Sequence of chain A:
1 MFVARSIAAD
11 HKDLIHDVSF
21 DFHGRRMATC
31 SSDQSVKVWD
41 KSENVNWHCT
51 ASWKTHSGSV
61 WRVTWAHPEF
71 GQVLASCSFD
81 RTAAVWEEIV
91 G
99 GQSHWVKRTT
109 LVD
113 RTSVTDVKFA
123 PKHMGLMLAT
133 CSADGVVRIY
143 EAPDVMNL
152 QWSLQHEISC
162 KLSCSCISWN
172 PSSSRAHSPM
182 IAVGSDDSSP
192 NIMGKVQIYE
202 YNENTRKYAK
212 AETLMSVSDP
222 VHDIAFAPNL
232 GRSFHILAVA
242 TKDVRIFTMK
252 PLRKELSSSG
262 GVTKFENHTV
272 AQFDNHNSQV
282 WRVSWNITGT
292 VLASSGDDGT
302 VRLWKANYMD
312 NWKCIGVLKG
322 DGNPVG

The following describes two proteins that form a bound complex.

Residue-level contacts at the interface:
Residue Q776 in chain B interacts with residue S258 in chain A (closest heavy-atom distance 4.6 Å).
Residue Q776 in chain B is in contact with residue S259 in chain A (closest heavy-atom distance 2.6 Å).

Sequence of chain B:
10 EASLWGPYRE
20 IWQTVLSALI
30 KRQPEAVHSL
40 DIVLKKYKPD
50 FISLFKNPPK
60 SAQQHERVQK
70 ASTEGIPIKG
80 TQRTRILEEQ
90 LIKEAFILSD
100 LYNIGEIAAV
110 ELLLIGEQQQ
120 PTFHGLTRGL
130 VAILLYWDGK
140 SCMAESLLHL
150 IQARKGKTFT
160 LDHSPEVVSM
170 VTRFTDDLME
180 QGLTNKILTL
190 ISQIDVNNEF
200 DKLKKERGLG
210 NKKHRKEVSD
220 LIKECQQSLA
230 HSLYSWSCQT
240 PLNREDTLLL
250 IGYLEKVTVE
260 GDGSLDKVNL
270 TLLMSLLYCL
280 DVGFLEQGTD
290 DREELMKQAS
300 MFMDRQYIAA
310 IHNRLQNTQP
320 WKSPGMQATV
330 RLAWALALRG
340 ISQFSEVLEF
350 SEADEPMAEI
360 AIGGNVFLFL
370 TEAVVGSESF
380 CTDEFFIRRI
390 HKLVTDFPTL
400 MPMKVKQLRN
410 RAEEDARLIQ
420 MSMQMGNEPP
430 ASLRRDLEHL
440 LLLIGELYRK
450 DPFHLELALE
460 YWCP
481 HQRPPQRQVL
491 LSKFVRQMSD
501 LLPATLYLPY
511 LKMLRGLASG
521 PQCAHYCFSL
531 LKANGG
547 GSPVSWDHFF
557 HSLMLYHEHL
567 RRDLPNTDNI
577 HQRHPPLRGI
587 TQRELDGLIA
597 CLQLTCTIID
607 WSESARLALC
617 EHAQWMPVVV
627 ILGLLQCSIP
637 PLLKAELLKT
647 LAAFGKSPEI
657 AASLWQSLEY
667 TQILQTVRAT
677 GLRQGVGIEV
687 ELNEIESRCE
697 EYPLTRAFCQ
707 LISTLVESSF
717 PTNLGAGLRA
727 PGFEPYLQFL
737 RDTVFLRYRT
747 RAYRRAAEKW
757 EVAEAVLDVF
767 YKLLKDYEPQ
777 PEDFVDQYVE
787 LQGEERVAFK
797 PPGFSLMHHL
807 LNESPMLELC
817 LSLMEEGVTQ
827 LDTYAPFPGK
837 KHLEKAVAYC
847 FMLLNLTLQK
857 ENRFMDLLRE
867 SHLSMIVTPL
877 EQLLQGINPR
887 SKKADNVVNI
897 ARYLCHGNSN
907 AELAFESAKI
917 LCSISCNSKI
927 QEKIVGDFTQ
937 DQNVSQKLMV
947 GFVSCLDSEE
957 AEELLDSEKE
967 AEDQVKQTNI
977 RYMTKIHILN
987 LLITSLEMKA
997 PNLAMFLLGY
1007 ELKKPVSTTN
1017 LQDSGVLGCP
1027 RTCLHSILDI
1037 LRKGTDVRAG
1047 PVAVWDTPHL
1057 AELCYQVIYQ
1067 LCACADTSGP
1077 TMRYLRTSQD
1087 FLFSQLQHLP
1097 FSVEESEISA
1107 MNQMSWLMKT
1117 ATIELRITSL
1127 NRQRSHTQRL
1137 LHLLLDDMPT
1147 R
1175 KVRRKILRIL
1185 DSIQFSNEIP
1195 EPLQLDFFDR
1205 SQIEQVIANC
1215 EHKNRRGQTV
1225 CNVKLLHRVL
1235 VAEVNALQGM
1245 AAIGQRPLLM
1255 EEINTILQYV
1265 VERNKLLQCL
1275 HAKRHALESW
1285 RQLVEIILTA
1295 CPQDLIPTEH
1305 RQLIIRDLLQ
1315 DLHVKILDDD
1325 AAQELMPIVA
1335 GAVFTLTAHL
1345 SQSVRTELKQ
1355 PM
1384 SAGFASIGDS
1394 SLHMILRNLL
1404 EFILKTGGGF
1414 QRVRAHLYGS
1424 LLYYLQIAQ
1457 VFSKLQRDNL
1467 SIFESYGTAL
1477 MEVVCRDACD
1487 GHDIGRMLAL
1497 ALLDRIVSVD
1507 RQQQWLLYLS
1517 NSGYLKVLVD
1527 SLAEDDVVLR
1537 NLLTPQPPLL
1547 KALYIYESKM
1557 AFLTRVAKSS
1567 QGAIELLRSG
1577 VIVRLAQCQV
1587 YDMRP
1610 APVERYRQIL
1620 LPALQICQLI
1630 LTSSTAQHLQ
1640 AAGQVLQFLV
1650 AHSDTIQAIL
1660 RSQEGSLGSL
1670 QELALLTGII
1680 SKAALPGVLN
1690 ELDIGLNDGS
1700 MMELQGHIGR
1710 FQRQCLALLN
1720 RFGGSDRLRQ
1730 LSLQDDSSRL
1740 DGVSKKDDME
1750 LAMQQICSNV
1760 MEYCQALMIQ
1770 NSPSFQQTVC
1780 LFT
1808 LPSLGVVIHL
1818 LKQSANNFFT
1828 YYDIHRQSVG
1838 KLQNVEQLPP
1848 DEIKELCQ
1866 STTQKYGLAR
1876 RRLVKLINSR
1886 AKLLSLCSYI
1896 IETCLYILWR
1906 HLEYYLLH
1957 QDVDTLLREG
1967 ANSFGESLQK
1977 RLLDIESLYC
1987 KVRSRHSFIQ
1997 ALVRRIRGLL